Sequence of the first protein:
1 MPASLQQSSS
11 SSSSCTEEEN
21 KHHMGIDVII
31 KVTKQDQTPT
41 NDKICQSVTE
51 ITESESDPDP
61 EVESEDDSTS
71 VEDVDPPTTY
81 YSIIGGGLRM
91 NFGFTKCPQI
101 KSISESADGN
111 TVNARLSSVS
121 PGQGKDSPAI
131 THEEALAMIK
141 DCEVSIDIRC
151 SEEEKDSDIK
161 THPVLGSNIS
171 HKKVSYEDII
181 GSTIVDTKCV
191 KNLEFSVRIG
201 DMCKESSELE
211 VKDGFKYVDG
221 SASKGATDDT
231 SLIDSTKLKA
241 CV

The following describes two proteins that form a bound complex.

Residue-level contacts at the interface:
Residue T187 in the first protein contacts residue T9 in the second protein (closest heavy-atom distance 3.1 Å).
Residue N91 in the first protein is in contact with residue S47 in the second protein (closest heavy-atom distance 4.6 Å).
Residue V185 in the first protein interacts with residue F13 in the second protein (closest heavy-atom distance 4.9 Å).
Residue G181 in the first protein contacts residue S14 in the second protein (closest heavy-atom distance 2.4 Å).
Residue E72 in the first protein is in contact with residue R22 in the second protein (closest heavy-atom distance 4.2 Å).
Residue K96 in the first protein interacts with residue R18 in the second protein (closest heavy-atom distance 3.8 Å).
Residue E72 in the first protein interacts with residue F24 in the second protein (closest heavy-atom distance 3.3 Å).
Residue S182 in the first protein contacts residue V50 in the second protein (closest heavy-atom distance 3.9 Å).
Residue D147 in the first protein is in contact with residue A48 in the second protein (closest heavy-atom distance 4.1 Å).
Residue E143 in the first protein interacts with residue T16 in the second protein (closest heavy-atom distance 4.7 Å).
Residue E53 in the first protein interacts with residue T44 in the second protein (closest heavy-atom distance 4.7 Å).
Residue N91 in the first protein contacts residue A48 in the second protein (closest heavy-atom distance 4.9 Å).
Residue I51 in the first protein contacts residue A46 in the second protein (closest heavy-atom distance 4.0 Å).
Residue I184 in the first protein contacts residue C12 in the second protein (closest heavy-atom distance 4.9 Å).
Residue V185 in the first protein interacts with residue A10 in the second protein (closest heavy-atom distance 4.5 Å).
Residue S145 in the first protein interacts with residue V50 in the second protein (closest heavy-atom distance 4.2 Å).
Residue T95 in the first protein is in contact with residue R18 in the second protein (closest heavy-atom distance 4.7 Å).
Residue S182 in the first protein is in contact with residue S14 in the second protein (closest heavy-atom distance 3.3 Å).
Residue I184 in the first protein interacts with residue Q49 in the second protein (closest heavy-atom distance 4.9 Å).
Residue T52 in the first protein interacts with residue A46 in the second protein (closest heavy-atom distance 4.6 Å).
Residue I184 in the first protein interacts with residue F13 in the second protein (closest heavy-atom distance 4.8 Å).
Residue T187 in the first protein contacts residue P8 in the second protein (closest heavy-atom distance 2.8 Å).
Residue E143 in the first protein contacts residue A17 in the second protein (closest heavy-atom distance 3.8 Å).
Residue K140 in the first protein is in contact with residue R18 in the second protein (closest heavy-atom distance 3.9 Å).
Residue F92 in the first protein is in contact with residue S47 in the second protein (closest heavy-atom distance 4.9 Å).
Residue I184 in the first protein is in contact with residue C11 in the second protein (closest heavy-atom distance 4.1 Å).
Residue T78 in the first protein contacts residue A46 in the second protein (closest heavy-atom distance 4.3 Å).
Residue P77 in the first protein contacts residue F24 in the second protein (closest heavy-atom distance 4.5 Å).
Residue S182 in the first protein is in contact with residue Y15 in the second protein (closest heavy-atom distance 4.3 Å).
Residue I184 in the first protein contacts residue A10 in the second protein (closest heavy-atom distance 3.2 Å).
Residue T78 in the first protein is in contact with residue L20 in the second protein (closest heavy-atom distance 4.5 Å).
Residue E53 in the first protein interacts with residue F24 in the second protein (closest heavy-atom distance 2.9 Å).
Residue S54 in the first protein interacts with residue F24 in the second protein (closest heavy-atom distance 3.3 Å).
Residue G181 in the first protein contacts residue Y15 in the second protein (closest heavy-atom distance 3.9 Å).
Residue S182 in the first protein interacts with residue C51 in the second protein (closest heavy-atom distance 3.0 Å).
Residue V185 in the first protein is in contact with residue T9 in the second protein (closest heavy-atom distance 3.8 Å).
Residue D75 in the first protein is in contact with residue R18 in the second protein (closest heavy-atom distance 4.6 Å).
Residue T183 in the first protein contacts residue S14 in the second protein (closest heavy-atom distance 3.5 Å).
Residue E53 in the first protein is in contact with residue A46 in the second protein (closest heavy-atom distance 3.7 Å).
Residue I180 in the first protein interacts with residue S14 in the second protein (closest heavy-atom distance 4.4 Å).
Residue Y80 in the first protein is in contact with residue S47 in the second protein (closest heavy-atom distance 3.9 Å).
Residue Y217 in the first protein interacts with residue F13 in the second protein (closest heavy-atom distance 3.7 Å).
Residue E72 in the first protein contacts residue P21 in the second protein (closest heavy-atom distance 3.1 Å).
Residue I180 in the first protein contacts residue Y15 in the second protein (closest heavy-atom distance 4.7 Å).
Residue A222 in the first protein is in contact with residue F13 in the second protein (closest heavy-atom distance 3.9 Å).
Residue E143 in the first protein interacts with residue R18 in the second protein (closest heavy-atom distance 4.2 Å).
Residue D141 in the first protein contacts residue R18 in the second protein (closest heavy-atom distance 2.6 Å).
Residue T183 in the first protein is in contact with residue F13 in the second protein (closest heavy-atom distance 3.0 Å).
Residue Y80 in the first protein is in contact with residue A46 in the second protein (closest heavy-atom distance 3.1 Å).
Residue G220 in the first protein interacts with residue F13 in the second protein (closest heavy-atom distance 4.8 Å).
Residue K188 in the first protein interacts with residue P8 in the second protein (closest heavy-atom distance 4.3 Å).
Residue S182 in the first protein contacts residue Q49 in the second protein (closest heavy-atom distance 4.8 Å).
Residue G181 in the first protein interacts with residue T16 in the second protein (closest heavy-atom distance 4.3 Å).
Residue S182 in the first protein interacts with residue T16 in the second protein (closest heavy-atom distance 4.3 Å).
Residue D147 in the first protein interacts with residue Q49 in the second protein (closest heavy-atom distance 3.8 Å).
Residue Y217 in the first protein interacts with residue T9 in the second protein (closest heavy-atom distance 4.9 Å).
Residue D186 in the first protein contacts residue A10 in the second protein (closest heavy-atom distance 4.6 Å).
Residue D73 in the first protein contacts residue F24 in the second protein (closest heavy-atom distance 4.8 Å).
Residue T183 in the first protein contacts residue C11 in the second protein (closest heavy-atom distance 4.8 Å).
Residue E72 in the first protein is in contact with residue N23 in the second protein (closest heavy-atom distance 2.4 Å).

Sequence of the second protein:
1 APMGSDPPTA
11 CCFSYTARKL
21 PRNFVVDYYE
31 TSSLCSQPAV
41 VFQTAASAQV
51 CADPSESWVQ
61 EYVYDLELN